Sequence of protein 2:
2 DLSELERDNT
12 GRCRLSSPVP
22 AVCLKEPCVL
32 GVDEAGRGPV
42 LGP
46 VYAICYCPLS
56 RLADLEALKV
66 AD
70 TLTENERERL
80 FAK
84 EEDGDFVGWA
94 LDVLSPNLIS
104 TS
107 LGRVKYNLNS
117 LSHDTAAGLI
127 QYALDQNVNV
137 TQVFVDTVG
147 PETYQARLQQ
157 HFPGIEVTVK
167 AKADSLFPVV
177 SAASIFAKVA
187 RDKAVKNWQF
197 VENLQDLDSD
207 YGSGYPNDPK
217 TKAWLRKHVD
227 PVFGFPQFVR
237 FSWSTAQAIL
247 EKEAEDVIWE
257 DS

Contacts between the two chains:
Residue E256 in protein 2 interacts with residue K93 in protein 1 (closest heavy-atom distance 5.0 Å).
Residue V228 in protein 2 is in contact with residue V103 in protein 1 (closest heavy-atom distance 4.7 Å).
Residue E256 in protein 2 contacts residue H95 in protein 1 (closest heavy-atom distance 4.0 Å).
Residue I254 in protein 2 interacts with residue H94 in protein 1 (closest heavy-atom distance 3.3 Å).
Residue S258 in protein 2 interacts with residue H94 in protein 1 (closest heavy-atom distance 3.8 Å).
Residue F229 in protein 2 contacts residue F98 in protein 1 (closest heavy-atom distance 3.4 Å).
Residue V228 in protein 2 is in contact with residue F98 in protein 1 (closest heavy-atom distance 4.5 Å).
Residue E256 in protein 2 is in contact with residue H94 in protein 1 (closest heavy-atom distance 4.2 Å).
Residue W255 in protein 2 interacts with residue H94 in protein 1 (closest heavy-atom distance 3.3 Å).

Sequence of protein 1:
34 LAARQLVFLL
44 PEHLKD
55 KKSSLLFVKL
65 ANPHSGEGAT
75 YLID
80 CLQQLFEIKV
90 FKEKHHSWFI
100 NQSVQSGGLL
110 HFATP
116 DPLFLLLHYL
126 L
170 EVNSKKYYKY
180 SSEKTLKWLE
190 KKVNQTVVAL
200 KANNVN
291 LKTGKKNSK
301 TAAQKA

The following describes two proteins that form a bound complex.